Residue-level contacts at the interface:
Residue Y112 in protein 2 contacts residue V5 in protein 1 (closest heavy-atom distance 3.8 Å).
Residue W154 in protein 2 interacts with residue V5 in protein 1 (closest heavy-atom distance 4.1 Å).
Residue R153 in protein 2 interacts with residue G4 in protein 1 (closest heavy-atom distance 2.8 Å).
Residue Y8 in protein 2 is in contact with residue V2 in protein 1 (closest heavy-atom distance 3.5 Å).
Residue Q10 in protein 2 interacts with residue V5 in protein 1 (closest heavy-atom distance 3.7 Å).
Residue Y98 in protein 2 contacts residue V5 in protein 1 (closest heavy-atom distance 4.3 Å).
Residue T122 in protein 2 contacts residue M8 in protein 1 (closest heavy-atom distance 4.6 Å).
Residue I80 in protein 2 is in contact with residue V9 in protein 1 (closest heavy-atom distance 3.4 Å).
Residue N77 in protein 2 is in contact with residue T7 in protein 1 (closest heavy-atom distance 3.6 Å).
Residue G67 in protein 2 is in contact with residue V2 in protein 1 (closest heavy-atom distance 4.8 Å).
Residue W145 in protein 2 contacts residue M8 in protein 1 (closest heavy-atom distance 3.8 Å).
Residue N77 in protein 2 interacts with residue M8 in protein 1 (closest heavy-atom distance 2.8 Å).
Residue F121 in protein 2 is in contact with residue M8 in protein 1 (closest heavy-atom distance 3.7 Å).
Residue E150 in protein 2 interacts with residue G6 in protein 1 (closest heavy-atom distance 4.0 Å).
Residue K144 in protein 2 contacts residue V9 in protein 1 (closest heavy-atom distance 3.8 Å).
Residue W154 in protein 2 is in contact with residue K3 in protein 1 (closest heavy-atom distance 4.1 Å).
Residue T141 in protein 2 interacts with residue T7 in protein 1 (closest heavy-atom distance 4.5 Å).
Residue Y98 in protein 2 interacts with residue K3 in protein 1 (closest heavy-atom distance 3.2 Å).
Residue I73 in protein 2 is in contact with residue T7 in protein 1 (closest heavy-atom distance 4.0 Å).
Residue I66 in protein 2 is in contact with residue V2 in protein 1 (closest heavy-atom distance 3.5 Å).
Residue D74 in protein 2 is in contact with residue V5 in protein 1 (closest heavy-atom distance 4.1 Å).
Residue N77 in protein 2 interacts with residue V5 in protein 1 (closest heavy-atom distance 4.6 Å).
Residue Y44 in protein 2 contacts residue V2 in protein 1 (closest heavy-atom distance 3.2 Å).
Residue R153 in protein 2 interacts with residue K3 in protein 1 (closest heavy-atom distance 3.5 Å).
Residue W96 in protein 2 is in contact with residue M8 in protein 1 (closest heavy-atom distance 3.4 Å).
Residue Q63 in protein 2 interacts with residue V2 in protein 1 (closest heavy-atom distance 2.9 Å).
Residue M114 in protein 2 contacts residue M8 in protein 1 (closest heavy-atom distance 3.5 Å).
Residue L81 in protein 2 interacts with residue M8 in protein 1 (closest heavy-atom distance 4.0 Å).
Residue I73 in protein 2 contacts residue V5 in protein 1 (closest heavy-atom distance 3.5 Å).
Residue I66 in protein 2 interacts with residue K3 in protein 1 (closest heavy-atom distance 3.6 Å).
Residue N70 in protein 2 is in contact with residue K3 in protein 1 (closest heavy-atom distance 3.1 Å).
Residue W96 in protein 2 contacts residue G6 in protein 1 (closest heavy-atom distance 3.5 Å).
Residue W154 in protein 2 is in contact with residue G4 in protein 1 (closest heavy-atom distance 3.5 Å).
Residue Y59 in protein 2 interacts with residue A1 in protein 1 (closest heavy-atom distance 4.6 Å).
Residue N70 in protein 2 contacts residue G4 in protein 1 (closest heavy-atom distance 3.2 Å).
Residue P140 in protein 2 contacts residue V9 in protein 1 (closest heavy-atom distance 3.7 Å).
Residue I80 in protein 2 contacts residue T7 in protein 1 (closest heavy-atom distance 4.0 Å).
Residue L6 in protein 2 interacts with residue A1 in protein 1 (closest heavy-atom distance 4.3 Å).
Residue Y157 in protein 2 contacts residue A1 in protein 1 (closest heavy-atom distance 2.5 Å).
Residue T141 in protein 2 is in contact with residue V9 in protein 1 (closest heavy-atom distance 3.2 Å).
Residue W145 in protein 2 is in contact with residue T7 in protein 1 (closest heavy-atom distance 2.8 Å).
Residue Y157 in protein 2 interacts with residue K3 in protein 1 (closest heavy-atom distance 3.6 Å).
Residue W165 in protein 2 contacts residue A1 in protein 1 (closest heavy-atom distance 3.5 Å).
Residue Q63 in protein 2 contacts residue A1 in protein 1 (closest heavy-atom distance 3.3 Å).
Residue Y157 in protein 2 contacts residue V2 in protein 1 (closest heavy-atom distance 4.0 Å).
Residue Y98 in protein 2 is in contact with residue V2 in protein 1 (closest heavy-atom distance 3.4 Å).
Residue R84 in protein 2 is in contact with residue V9 in protein 1 (closest heavy-atom distance 3.2 Å).
Residue I66 in protein 2 is in contact with residue G4 in protein 1 (closest heavy-atom distance 3.6 Å).
Residue Y169 in protein 2 is in contact with residue A1 in protein 1 (closest heavy-atom distance 2.7 Å).
Residue Y8 in protein 2 contacts residue A1 in protein 1 (closest heavy-atom distance 2.8 Å).
Residue T141 in protein 2 interacts with residue M8 in protein 1 (closest heavy-atom distance 3.7 Å).
Residue W145 in protein 2 interacts with residue G6 in protein 1 (closest heavy-atom distance 3.6 Å).
Residue I80 in protein 2 contacts residue M8 in protein 1 (closest heavy-atom distance 3.4 Å).
Residue E137 in protein 2 is in contact with residue V9 in protein 1 (closest heavy-atom distance 4.5 Å).
Residue R153 in protein 2 is in contact with residue V5 in protein 1 (closest heavy-atom distance 4.8 Å).
Residue N70 in protein 2 is in contact with residue V5 in protein 1 (closest heavy-atom distance 2.8 Å).
Residue W96 in protein 2 interacts with residue V5 in protein 1 (closest heavy-atom distance 3.5 Å).
Residue Y112 in protein 2 is in contact with residue G6 in protein 1 (closest heavy-atom distance 3.0 Å).
Residue I73 in protein 2 is in contact with residue G6 in protein 1 (closest heavy-atom distance 3.5 Å).
Residue N77 in protein 2 interacts with residue G6 in protein 1 (closest heavy-atom distance 3.1 Å).

Sequence of protein 2:
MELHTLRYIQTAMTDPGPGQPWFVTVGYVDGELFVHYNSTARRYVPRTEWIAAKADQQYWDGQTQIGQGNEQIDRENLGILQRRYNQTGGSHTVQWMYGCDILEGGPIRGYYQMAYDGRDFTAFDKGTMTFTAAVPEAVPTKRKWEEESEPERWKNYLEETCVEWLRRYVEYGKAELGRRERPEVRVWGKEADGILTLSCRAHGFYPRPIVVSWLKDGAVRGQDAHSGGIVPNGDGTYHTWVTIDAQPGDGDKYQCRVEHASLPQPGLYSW

This data describes a binding interaction between two proteins.

Sequence of protein 1:
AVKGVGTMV